Residue-level contacts at the interface:
Residue E571 in chain B is in contact with residue K91 in chain A (closest heavy-atom distance 3.0 Å).
Residue R519 in chain B is in contact with residue Y80 in chain A (closest heavy-atom distance 2.7 Å).
Residue S507 in chain B contacts residue Y80 in chain A (closest heavy-atom distance 4.9 Å).
Residue E508 in chain B interacts with residue Y80 in chain A (closest heavy-atom distance 3.5 Å).
Residue F515 in chain B is in contact with residue Y80 in chain A (closest heavy-atom distance 4.5 Å).
Residue T573 in chain B is in contact with residue T84 in chain A (closest heavy-atom distance 3.2 Å).
Residue E581 in chain B interacts with residue Y81 in chain A (closest heavy-atom distance 3.4 Å).
Residue I577 in chain B interacts with residue T84 in chain A (closest heavy-atom distance 4.4 Å).
Residue T527 in chain B interacts with residue Y83 in chain A (closest heavy-atom distance 4.8 Å).
Residue E571 in chain B interacts with residue Y86 in chain A (closest heavy-atom distance 4.5 Å).
Residue I577 in chain B contacts residue G82 in chain A (closest heavy-atom distance 3.2 Å).
Residue N574 in chain B is in contact with residue T84 in chain A (closest heavy-atom distance 3.3 Å).
Residue E571 in chain B interacts with residue T84 in chain A (closest heavy-atom distance 4.6 Å).
Residue E571 in chain B is in contact with residue S85 in chain A (closest heavy-atom distance 3.7 Å).
Residue I577 in chain B is in contact with residue Y83 in chain A (closest heavy-atom distance 3.4 Å).
Residue G523 in chain B is in contact with residue Y83 in chain A (closest heavy-atom distance 4.7 Å).
Residue E581 in chain B interacts with residue Y80 in chain A (closest heavy-atom distance 4.0 Å).
Residue N574 in chain B interacts with residue Y83 in chain A (closest heavy-atom distance 3.4 Å).
Residue M505 in chain B contacts residue Y80 in chain A (closest heavy-atom distance 4.0 Å).
Residue I577 in chain B is in contact with residue Y81 in chain A (closest heavy-atom distance 2.9 Å).

This data describes a binding interaction between two proteins.

Sequence of chain A:
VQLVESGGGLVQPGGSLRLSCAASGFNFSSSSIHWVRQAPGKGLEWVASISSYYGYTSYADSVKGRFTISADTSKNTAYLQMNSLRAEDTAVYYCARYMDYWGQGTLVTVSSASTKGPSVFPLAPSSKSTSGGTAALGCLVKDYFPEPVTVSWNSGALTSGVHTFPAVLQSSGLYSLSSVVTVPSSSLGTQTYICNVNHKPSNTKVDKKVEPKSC

Sequence of chain B:
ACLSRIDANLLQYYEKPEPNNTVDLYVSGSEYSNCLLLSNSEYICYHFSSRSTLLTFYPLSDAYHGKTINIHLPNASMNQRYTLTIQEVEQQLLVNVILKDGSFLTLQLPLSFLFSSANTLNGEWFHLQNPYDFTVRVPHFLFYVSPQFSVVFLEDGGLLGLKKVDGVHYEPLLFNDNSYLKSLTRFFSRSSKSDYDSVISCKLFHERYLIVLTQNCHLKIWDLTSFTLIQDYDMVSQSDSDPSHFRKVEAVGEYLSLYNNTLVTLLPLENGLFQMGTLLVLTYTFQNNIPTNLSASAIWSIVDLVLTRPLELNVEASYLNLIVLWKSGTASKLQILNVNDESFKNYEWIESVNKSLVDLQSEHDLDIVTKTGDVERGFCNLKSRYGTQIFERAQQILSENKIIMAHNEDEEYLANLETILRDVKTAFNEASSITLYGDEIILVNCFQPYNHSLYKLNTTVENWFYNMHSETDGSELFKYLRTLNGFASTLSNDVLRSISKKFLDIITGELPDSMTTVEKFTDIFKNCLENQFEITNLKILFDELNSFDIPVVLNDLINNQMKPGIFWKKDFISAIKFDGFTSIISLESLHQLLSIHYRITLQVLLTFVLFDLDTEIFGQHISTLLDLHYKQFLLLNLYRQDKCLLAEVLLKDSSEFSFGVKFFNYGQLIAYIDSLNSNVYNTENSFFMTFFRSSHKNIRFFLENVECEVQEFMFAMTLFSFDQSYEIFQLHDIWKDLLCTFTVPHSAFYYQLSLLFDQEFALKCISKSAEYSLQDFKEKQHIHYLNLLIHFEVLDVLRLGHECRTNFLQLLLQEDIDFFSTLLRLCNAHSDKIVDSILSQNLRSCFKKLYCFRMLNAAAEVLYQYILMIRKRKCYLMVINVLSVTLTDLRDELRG